These two protein chains interact to form a complex.

Sequence of protein 2:
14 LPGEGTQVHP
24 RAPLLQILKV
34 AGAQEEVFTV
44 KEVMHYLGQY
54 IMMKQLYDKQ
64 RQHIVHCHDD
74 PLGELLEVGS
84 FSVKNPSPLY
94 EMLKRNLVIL

Sequence of protein 1:
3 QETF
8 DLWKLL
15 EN

Residue-level contacts at the interface:
Residue I54 in protein 2 interacts with residue W10 in protein 1 (closest heavy-atom distance 3.7 Å).
Residue H48 in protein 2 interacts with residue W10 in protein 1 (closest heavy-atom distance 4.7 Å).
Residue P89 in protein 2 contacts residue L13 in protein 1 (closest heavy-atom distance 4.0 Å).
Residue Q65 in protein 2 interacts with residue E4 in protein 1 (closest heavy-atom distance 3.8 Å).
Residue M55 in protein 2 contacts residue F6 in protein 1 (closest heavy-atom distance 3.8 Å).
Residue V86 in protein 2 contacts residue L13 in protein 1 (closest heavy-atom distance 3.9 Å).
Residue M47 in protein 2 is in contact with residue W10 in protein 1 (closest heavy-atom distance 2.8 Å).
Residue L92 in protein 2 interacts with residue W10 in protein 1 (closest heavy-atom distance 3.4 Å).
Residue V68 in protein 2 interacts with residue F6 in protein 1 (closest heavy-atom distance 3.8 Å).
Residue Y93 in protein 2 is in contact with residue L13 in protein 1 (closest heavy-atom distance 3.5 Å).
Residue G51 in protein 2 interacts with residue F6 in protein 1 (closest heavy-atom distance 3.5 Å).
Residue M47 in protein 2 is in contact with residue L13 in protein 1 (closest heavy-atom distance 3.7 Å).
Residue F84 in protein 2 contacts residue W10 in protein 1 (closest heavy-atom distance 4.1 Å).
Residue Q65 in protein 2 interacts with residue T5 in protein 1 (closest heavy-atom distance 3.3 Å).
Residue Q65 in protein 2 is in contact with residue L9 in protein 1 (closest heavy-atom distance 3.7 Å).
Residue I54 in protein 2 interacts with residue F6 in protein 1 (closest heavy-atom distance 3.3 Å).
Residue L92 in protein 2 is in contact with residue L13 in protein 1 (closest heavy-atom distance 4.0 Å).
Residue V86 in protein 2 is in contact with residue F6 in protein 1 (closest heavy-atom distance 4.0 Å).
Residue Y60 in protein 2 contacts residue F6 in protein 1 (closest heavy-atom distance 3.6 Å).
Residue K87 in protein 2 is in contact with residue L9 in protein 1 (closest heavy-atom distance 4.5 Å).
Residue K44 in protein 2 is in contact with residue E15 in protein 1 (closest heavy-atom distance 2.4 Å).
Residue G51 in protein 2 contacts residue W10 in protein 1 (closest heavy-atom distance 3.4 Å).
Residue V86 in protein 2 interacts with residue W10 in protein 1 (closest heavy-atom distance 3.9 Å).
Residue H66 in protein 2 is in contact with residue L9 in protein 1 (closest heavy-atom distance 3.5 Å).
Residue Q65 in protein 2 contacts residue F6 in protein 1 (closest heavy-atom distance 2.8 Å).
Residue V86 in protein 2 interacts with residue L9 in protein 1 (closest heavy-atom distance 3.8 Å).
Residue L50 in protein 2 is in contact with residue W10 in protein 1 (closest heavy-atom distance 3.9 Å).